Residue-level contacts at the interface:
Residue V9 in protein 1 is in contact with residue D11 in protein 2 (closest heavy-atom distance 4.9 Å).
Residue K108 in protein 1 contacts residue D11 in protein 2 (closest heavy-atom distance 3.8 Å).
Residue R107 in protein 1 is in contact with residue M13 in protein 2 (closest heavy-atom distance 4.0 Å).
Residue K12 in protein 1 contacts residue F5 in protein 2 (closest heavy-atom distance 3.7 Å).
Residue K11 in protein 1 is in contact with residue R7 in protein 2 (closest heavy-atom distance 3.1 Å).
Residue K295 in protein 1 contacts residue F5 in protein 2 (closest heavy-atom distance 4.8 Å).
Residue T7 in protein 1 is in contact with residue D11 in protein 2 (closest heavy-atom distance 3.9 Å).
Residue F10 in protein 1 is in contact with residue R7 in protein 2 (closest heavy-atom distance 3.7 Å).
Residue R104 in protein 1 is in contact with residue D11 in protein 2 (closest heavy-atom distance 4.7 Å).
Residue K108 in protein 1 contacts residue V10 in protein 2 (closest heavy-atom distance 3.4 Å).
Residue V9 in protein 1 is in contact with residue R7 in protein 2 (closest heavy-atom distance 4.1 Å).
Residue V9 in protein 1 is in contact with residue V10 in protein 2 (closest heavy-atom distance 4.7 Å).
Residue R8 in protein 1 contacts residue V10 in protein 2 (closest heavy-atom distance 4.3 Å).

Sequence of protein 1:
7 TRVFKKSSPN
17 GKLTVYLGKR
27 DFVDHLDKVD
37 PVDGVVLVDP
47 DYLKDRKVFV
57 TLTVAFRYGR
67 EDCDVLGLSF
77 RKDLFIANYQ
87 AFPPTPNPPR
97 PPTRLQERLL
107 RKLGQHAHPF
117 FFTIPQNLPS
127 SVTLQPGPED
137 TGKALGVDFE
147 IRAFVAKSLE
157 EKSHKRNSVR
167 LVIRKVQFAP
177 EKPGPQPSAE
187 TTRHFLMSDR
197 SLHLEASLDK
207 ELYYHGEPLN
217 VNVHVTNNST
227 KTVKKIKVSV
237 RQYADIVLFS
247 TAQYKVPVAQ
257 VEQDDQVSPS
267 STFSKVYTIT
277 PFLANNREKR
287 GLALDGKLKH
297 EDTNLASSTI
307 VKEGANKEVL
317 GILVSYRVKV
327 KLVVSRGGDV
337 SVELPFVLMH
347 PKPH

These two protein chains interact to form a complex.

Sequence of protein 2:
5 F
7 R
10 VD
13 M